This data describes a binding interaction between two proteins.

Sequence of chain A:
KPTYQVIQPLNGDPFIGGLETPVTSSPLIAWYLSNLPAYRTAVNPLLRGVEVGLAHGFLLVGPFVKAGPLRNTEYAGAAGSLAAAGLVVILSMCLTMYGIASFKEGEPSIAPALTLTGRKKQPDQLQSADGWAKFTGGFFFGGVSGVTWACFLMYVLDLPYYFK

Sequence of chain B:
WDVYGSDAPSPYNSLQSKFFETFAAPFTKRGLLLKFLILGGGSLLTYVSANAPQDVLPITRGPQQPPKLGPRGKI

Residue-level contacts at the interface:
Residue Y75 in chain A interacts with residue V56 in chain B (closest heavy-atom distance 3.9 Å).
Residue F140 in chain A interacts with residue L37 in chain B (closest heavy-atom distance 4.0 Å).
Residue M93 in chain A contacts residue I38 in chain B (closest heavy-atom distance 3.9 Å).
Residue W31 in chain A interacts with residue P9 in chain B (closest heavy-atom distance 3.0 Å).
Residue G137 in chain A is in contact with residue F27 in chain B (closest heavy-atom distance 3.9 Å).
Residue S92 in chain A is in contact with residue K29 in chain B (closest heavy-atom distance 4.3 Å).
Residue K134 in chain A contacts residue F27 in chain B (closest heavy-atom distance 3.0 Å).
Residue A133 in chain A is in contact with residue T28 in chain B (closest heavy-atom distance 3.1 Å).
Residue L47 in chain A interacts with residue Q16 in chain B (closest heavy-atom distance 3.3 Å).
Residue F141 in chain A contacts residue F19 in chain B (closest heavy-atom distance 4.6 Å).
Residue T96 in chain A is in contact with residue R30 in chain B (closest heavy-atom distance 4.5 Å).
Residue A133 in chain A contacts residue K29 in chain B (closest heavy-atom distance 3.5 Å).
Residue N35 in chain A interacts with residue S10 in chain B (closest heavy-atom distance 3.7 Å).
Residue F141 in chain A contacts residue A24 in chain B (closest heavy-atom distance 3.3 Å).
Residue T96 in chain A is in contact with residue K29 in chain B (closest heavy-atom distance 3.3 Å).
Residue T136 in chain A contacts residue P26 in chain B (closest heavy-atom distance 4.8 Å).
Residue G137 in chain A contacts residue K29 in chain B (closest heavy-atom distance 5.0 Å).
Residue W31 in chain A interacts with residue S10 in chain B (closest heavy-atom distance 3.0 Å).
Residue A129 in chain A contacts residue R30 in chain B (closest heavy-atom distance 4.7 Å).
Residue F141 in chain A is in contact with residue A25 in chain B (closest heavy-atom distance 4.6 Å).
Residue V43 in chain A is in contact with residue Y12 in chain B (closest heavy-atom distance 3.9 Å).
Residue L54 in chain A is in contact with residue F20 in chain B (closest heavy-atom distance 4.7 Å).
Residue N35 in chain A contacts residue P9 in chain B (closest heavy-atom distance 4.2 Å).
Residue G137 in chain A interacts with residue P26 in chain B (closest heavy-atom distance 3.2 Å).
Residue K134 in chain A is in contact with residue K29 in chain B (closest heavy-atom distance 5.0 Å).
Residue L46 in chain A interacts with residue E21 in chain B (closest heavy-atom distance 2.7 Å).
Residue V50 in chain A interacts with residue F20 in chain B (closest heavy-atom distance 4.0 Å).
Residue L46 in chain A contacts residue F27 in chain B (closest heavy-atom distance 3.0 Å).
Residue D130 in chain A contacts residue K29 in chain B (closest heavy-atom distance 4.6 Å).
Residue N35 in chain A interacts with residue P11 in chain B (closest heavy-atom distance 3.6 Å).
Residue S34 in chain A interacts with residue P9 in chain B (closest heavy-atom distance 3.8 Å).
Residue V89 in chain A is in contact with residue L37 in chain B (closest heavy-atom distance 4.8 Å).
Residue A83 in chain A contacts residue L45 in chain B (closest heavy-atom distance 3.7 Å).
Residue L47 in chain A interacts with residue E21 in chain B (closest heavy-atom distance 4.9 Å).
Residue T96 in chain A is in contact with residue L34 in chain B (closest heavy-atom distance 2.8 Å).
Residue L46 in chain A contacts residue F20 in chain B (closest heavy-atom distance 3.2 Å).
Residue L47 in chain A contacts residue S14 in chain B (closest heavy-atom distance 4.8 Å).
Residue N35 in chain A contacts residue N13 in chain B (closest heavy-atom distance 3.7 Å).
Residue M97 in chain A is in contact with residue L34 in chain B (closest heavy-atom distance 3.9 Å).
Residue M93 in chain A is in contact with residue L34 in chain B (closest heavy-atom distance 3.9 Å).
Residue R40 in chain A is in contact with residue S10 in chain B (closest heavy-atom distance 4.7 Å).
Residue F140 in chain A is in contact with residue P26 in chain B (closest heavy-atom distance 4.3 Å).
Residue W31 in chain A is in contact with residue S6 in chain B (closest heavy-atom distance 4.7 Å).
Residue F141 in chain A interacts with residue F20 in chain B (closest heavy-atom distance 4.0 Å).
Residue V89 in chain A interacts with residue I38 in chain B (closest heavy-atom distance 4.0 Å).
Residue A133 in chain A contacts residue R30 in chain B (closest heavy-atom distance 4.0 Å).
Residue D130 in chain A is in contact with residue R30 in chain B (closest heavy-atom distance 2.4 Å).
Residue L47 in chain A interacts with residue S17 in chain B (closest heavy-atom distance 4.9 Å).
Residue V89 in chain A interacts with residue G41 in chain B (closest heavy-atom distance 3.8 Å).
Residue T136 in chain A is in contact with residue K29 in chain B (closest heavy-atom distance 3.0 Å).
Residue R40 in chain A is in contact with residue P9 in chain B (closest heavy-atom distance 4.5 Å).
Residue F141 in chain A is in contact with residue F23 in chain B (closest heavy-atom distance 3.7 Å).
Residue D130 in chain A contacts residue T28 in chain B (closest heavy-atom distance 4.5 Å).
Residue A133 in chain A interacts with residue F27 in chain B (closest heavy-atom distance 4.8 Å).
Residue K134 in chain A is in contact with residue T28 in chain B (closest heavy-atom distance 4.2 Å).
Residue S92 in chain A contacts residue I38 in chain B (closest heavy-atom distance 4.6 Å).
Residue L47 in chain A is in contact with residue N13 in chain B (closest heavy-atom distance 4.6 Å).